These two protein chains interact to form a complex.

Sequence of the first protein:
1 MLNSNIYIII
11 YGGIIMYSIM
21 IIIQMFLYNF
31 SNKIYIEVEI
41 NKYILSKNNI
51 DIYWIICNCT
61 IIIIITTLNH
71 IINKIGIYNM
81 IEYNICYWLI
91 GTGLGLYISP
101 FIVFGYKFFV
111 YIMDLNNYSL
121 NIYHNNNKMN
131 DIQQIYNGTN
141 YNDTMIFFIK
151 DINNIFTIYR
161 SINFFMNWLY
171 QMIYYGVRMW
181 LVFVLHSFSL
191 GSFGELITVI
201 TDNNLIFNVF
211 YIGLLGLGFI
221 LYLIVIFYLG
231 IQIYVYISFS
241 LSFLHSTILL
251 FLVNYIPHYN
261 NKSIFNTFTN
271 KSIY

Contacts between the two chains:
Residue R409 in the second protein contacts residue K271 in the first protein (closest heavy-atom distance 3.5 Å).
Residue R197 in the second protein interacts with residue T267 in the first protein (closest heavy-atom distance 3.4 Å).
Residue L160 in the second protein contacts residue I40 in the first protein (closest heavy-atom distance 3.7 Å).
Residue S407 in the second protein is in contact with residue T267 in the first protein (closest heavy-atom distance 3.7 Å).
Residue N162 in the second protein is in contact with residue N49 in the first protein (closest heavy-atom distance 3.6 Å).
Residue L160 in the second protein is in contact with residue N41 in the first protein (closest heavy-atom distance 3.1 Å).
Residue D200 in the second protein interacts with residue Y259 in the first protein (closest heavy-atom distance 3.2 Å).
Residue H262 in the second protein is in contact with residue Y259 in the first protein (closest heavy-atom distance 3.6 Å).
Residue T159 in the second protein contacts residue S46 in the first protein (closest heavy-atom distance 3.5 Å).
Residue R197 in the second protein interacts with residue I264 in the first protein (closest heavy-atom distance 3.2 Å).
Residue N161 in the second protein interacts with residue E37 in the first protein (closest heavy-atom distance 3.2 Å).
Residue T202 in the second protein interacts with residue K262 in the first protein (closest heavy-atom distance 3.9 Å).
Residue L198 in the second protein contacts residue I264 in the first protein (closest heavy-atom distance 3.8 Å).
Residue V205 in the second protein contacts residue F268 in the first protein (closest heavy-atom distance 3.6 Å).
Residue W300 in the second protein interacts with residue Y274 in the first protein (closest heavy-atom distance 3.7 Å).
Residue E170 in the second protein contacts residue N260 in the first protein (closest heavy-atom distance 3.8 Å).
Residue W318 in the second protein contacts residue K47 in the first protein (closest heavy-atom distance 3.2 Å).
Residue R409 in the second protein is in contact with residue T269 in the first protein (closest heavy-atom distance 3.7 Å).
Residue T159 in the second protein is in contact with residue K47 in the first protein (closest heavy-atom distance 2.6 Å).
Residue L221 in the second protein interacts with residue S272 in the first protein (closest heavy-atom distance 3.6 Å).
Residue D200 in the second protein is in contact with residue N261 in the first protein (closest heavy-atom distance 3.6 Å).
Residue G302 in the second protein is in contact with residue Y274 in the first protein (closest heavy-atom distance 3.5 Å).
Residue R197 in the second protein interacts with residue S263 in the first protein (closest heavy-atom distance 3.0 Å).
Residue L168 in the second protein interacts with residue H258 in the first protein (closest heavy-atom distance 3.1 Å).
Residue K53 in the second protein is in contact with residue Y106 in the first protein (closest heavy-atom distance 3.7 Å).
Residue A60 in the second protein interacts with residue N270 in the first protein (closest heavy-atom distance 3.6 Å).
Residue G201 in the second protein contacts residue N261 in the first protein (closest heavy-atom distance 2.8 Å).
Residue L408 in the second protein contacts residue F265 in the first protein (closest heavy-atom distance 3.8 Å).
Residue R197 in the second protein interacts with residue N261 in the first protein (closest heavy-atom distance 3.2 Å).
Residue Y311 in the second protein is in contact with residue I256 in the first protein (closest heavy-atom distance 3.5 Å).
Residue Q52 in the second protein contacts residue V110 in the first protein (closest heavy-atom distance 3.7 Å).
Residue W63 in the second protein contacts residue N270 in the first protein (closest heavy-atom distance 3.7 Å).
Residue L160 in the second protein interacts with residue I50 in the first protein (closest heavy-atom distance 3.7 Å).
Residue L160 in the second protein is in contact with residue Y53 in the first protein (closest heavy-atom distance 3.7 Å).
Residue L50 in the second protein contacts residue Y106 in the first protein (closest heavy-atom distance 3.4 Å).
Residue R165 in the second protein interacts with residue N41 in the first protein (closest heavy-atom distance 2.8 Å).
Residue A194 in the second protein is in contact with residue I264 in the first protein (closest heavy-atom distance 3.5 Å).
Residue T272 in the second protein contacts residue K128 in the first protein (closest heavy-atom distance 3.6 Å).
Residue Q264 in the second protein contacts residue Y259 in the first protein (closest heavy-atom distance 3.1 Å).
Residue N162 in the second protein interacts with residue N41 in the first protein (closest heavy-atom distance 2.9 Å).
Residue L198 in the second protein interacts with residue H258 in the first protein (closest heavy-atom distance 3.4 Å).
Residue L454 in the second protein contacts residue F265 in the first protein (closest heavy-atom distance 3.5 Å).
Residue F306 in the second protein interacts with residue T269 in the first protein (closest heavy-atom distance 3.5 Å).
Residue E66 in the second protein interacts with residue K271 in the first protein (closest heavy-atom distance 3.4 Å).
Residue M263 in the second protein contacts residue Y259 in the first protein (closest heavy-atom distance 3.6 Å).
Residue Y311 in the second protein interacts with residue Y259 in the first protein (closest heavy-atom distance 3.7 Å).
Residue D317 in the second protein contacts residue K47 in the first protein (closest heavy-atom distance 2.4 Å).
Residue T202 in the second protein is in contact with residue N261 in the first protein (closest heavy-atom distance 3.4 Å).
Residue Q264 in the second protein contacts residue I256 in the first protein (closest heavy-atom distance 3.7 Å).
Residue I59 in the second protein is in contact with residue N270 in the first protein (closest heavy-atom distance 3.2 Å).
Residue R165 in the second protein interacts with residue L45 in the first protein (closest heavy-atom distance 3.8 Å).
Residue L221 in the second protein interacts with residue F268 in the first protein (closest heavy-atom distance 3.7 Å).
Residue A62 in the second protein contacts residue N270 in the first protein (closest heavy-atom distance 3.1 Å).
Residue T304 in the second protein is in contact with residue Y274 in the first protein (closest heavy-atom distance 2.5 Å).
Residue N162 in the second protein contacts residue L45 in the first protein (closest heavy-atom distance 3.9 Å).
Residue F306 in the second protein is in contact with residue N270 in the first protein (closest heavy-atom distance 3.7 Å).
Residue L408 in the second protein is in contact with residue T267 in the first protein (closest heavy-atom distance 3.1 Å).
Residue T202 in the second protein interacts with residue N260 in the first protein (closest heavy-atom distance 3.2 Å).
Residue L50 in the second protein contacts residue V110 in the first protein (closest heavy-atom distance 3.8 Å).
Residue T159 in the second protein interacts with residue N49 in the first protein (closest heavy-atom distance 3.8 Å).

Sequence of the second protein:
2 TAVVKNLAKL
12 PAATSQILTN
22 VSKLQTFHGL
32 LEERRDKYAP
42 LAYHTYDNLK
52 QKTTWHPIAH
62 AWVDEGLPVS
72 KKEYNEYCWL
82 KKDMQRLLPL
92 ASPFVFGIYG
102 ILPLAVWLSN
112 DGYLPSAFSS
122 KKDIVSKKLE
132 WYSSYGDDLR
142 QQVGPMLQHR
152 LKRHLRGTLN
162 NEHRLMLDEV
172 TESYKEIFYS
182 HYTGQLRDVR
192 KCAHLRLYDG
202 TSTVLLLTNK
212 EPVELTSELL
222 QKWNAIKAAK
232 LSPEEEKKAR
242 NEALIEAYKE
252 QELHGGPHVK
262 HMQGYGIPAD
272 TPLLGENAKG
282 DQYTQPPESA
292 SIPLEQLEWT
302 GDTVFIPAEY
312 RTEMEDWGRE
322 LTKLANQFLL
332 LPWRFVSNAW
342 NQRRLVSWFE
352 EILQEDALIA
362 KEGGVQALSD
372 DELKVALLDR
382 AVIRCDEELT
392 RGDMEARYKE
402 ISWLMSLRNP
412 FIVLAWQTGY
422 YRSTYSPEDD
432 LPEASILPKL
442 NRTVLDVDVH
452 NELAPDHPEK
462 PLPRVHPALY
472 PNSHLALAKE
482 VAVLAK